Sequence of chain B:
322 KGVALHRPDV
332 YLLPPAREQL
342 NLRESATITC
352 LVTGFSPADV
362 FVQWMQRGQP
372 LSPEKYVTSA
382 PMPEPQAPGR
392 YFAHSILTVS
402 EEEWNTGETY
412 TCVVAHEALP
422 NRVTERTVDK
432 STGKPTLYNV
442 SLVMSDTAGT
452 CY

Residue-level contacts at the interface:
Residue V444 in chain B is in contact with residue F60 in chain A (closest heavy-atom distance 3.1 Å).
Residue S446 in chain B contacts residue L64 in chain A (closest heavy-atom distance 3.8 Å).
Residue C452 in chain B interacts with residue I17 in chain A (closest heavy-atom distance 3.9 Å).
Residue T451 in chain B interacts with residue L64 in chain A (closest heavy-atom distance 4.2 Å).
Residue C452 in chain B contacts residue L7 in chain A (closest heavy-atom distance 3.2 Å).
Residue N422 in chain B is in contact with residue E125 in chain A (closest heavy-atom distance 2.7 Å).
Residue D447 in chain B is in contact with residue L64 in chain A (closest heavy-atom distance 3.2 Å).
Residue V441 in chain B interacts with residue T58 in chain A (closest heavy-atom distance 3.9 Å).
Residue M445 in chain B interacts with residue L64 in chain A (closest heavy-atom distance 3.6 Å).
Residue T425 in chain B contacts residue A127 in chain A (closest heavy-atom distance 4.2 Å).
Residue D360 in chain B contacts residue Y117 in chain A (closest heavy-atom distance 3.9 Å).
Residue S442 in chain B contacts residue F60 in chain A (closest heavy-atom distance 3.6 Å).
Residue R328 in chain B contacts residue Y134 in chain A (closest heavy-atom distance 2.8 Å).
Residue V424 in chain B interacts with residue L115 in chain A (closest heavy-atom distance 3.9 Å).
Residue G450 in chain B interacts with residue R35 in chain A (closest heavy-atom distance 4.3 Å).
Residue S446 in chain B is in contact with residue Y62 in chain A (closest heavy-atom distance 4.0 Å).
Residue P421 in chain B is in contact with residue V124 in chain A (closest heavy-atom distance 4.7 Å).
Residue N422 in chain B interacts with residue A127 in chain A (closest heavy-atom distance 3.6 Å).
Residue L443 in chain B contacts residue F60 in chain A (closest heavy-atom distance 3.4 Å).
Residue S442 in chain B interacts with residue T58 in chain A (closest heavy-atom distance 3.7 Å).
Residue C452 in chain B contacts residue C68 in chain A (closest heavy-atom distance 2.0 Å).
Residue A449 in chain B interacts with residue I17 in chain A (closest heavy-atom distance 4.7 Å).
Residue A416 in chain B contacts residue L115 in chain A (closest heavy-atom distance 3.9 Å).
Residue V415 in chain B is in contact with residue L115 in chain A (closest heavy-atom distance 3.8 Å).
Residue T428 in chain B contacts residue P52 in chain A (closest heavy-atom distance 4.0 Å).
Residue S442 in chain B contacts residue R59 in chain A (closest heavy-atom distance 3.8 Å).
Residue A416 in chain B is in contact with residue Y117 in chain A (closest heavy-atom distance 4.4 Å).
Residue V424 in chain B is in contact with residue T126 in chain A (closest heavy-atom distance 3.6 Å).
Residue V441 in chain B is in contact with residue F60 in chain A (closest heavy-atom distance 4.2 Å).
Residue A449 in chain B is in contact with residue R35 in chain A (closest heavy-atom distance 2.5 Å).
Residue C452 in chain B is in contact with residue L64 in chain A (closest heavy-atom distance 3.5 Å).
Residue G450 in chain B is in contact with residue S65 in chain A (closest heavy-atom distance 3.9 Å).
Residue P421 in chain B contacts residue Y134 in chain A (closest heavy-atom distance 3.9 Å).
Residue Y453 in chain B is in contact with residue L7 in chain A (closest heavy-atom distance 4.6 Å).
Residue L443 in chain B is in contact with residue Y62 in chain A (closest heavy-atom distance 3.6 Å).
Residue E426 in chain B contacts residue V113 in chain A (closest heavy-atom distance 3.3 Å).
Residue N422 in chain B contacts residue T126 in chain A (closest heavy-atom distance 3.3 Å).
Residue M445 in chain B contacts residue Y62 in chain A (closest heavy-atom distance 3.2 Å).
Residue G369 in chain B is in contact with residue P114 in chain A (closest heavy-atom distance 4.5 Å).
Residue T448 in chain B contacts residue R35 in chain A (closest heavy-atom distance 2.8 Å).
Residue G450 in chain B is in contact with residue L64 in chain A (closest heavy-atom distance 3.5 Å).
Residue R423 in chain B contacts residue V124 in chain A (closest heavy-atom distance 3.3 Å).
Residue T451 in chain B contacts residue S65 in chain A (closest heavy-atom distance 3.3 Å).
Residue M366 in chain B is in contact with residue P114 in chain A (closest heavy-atom distance 3.6 Å).
Residue E418 in chain B is in contact with residue Y117 in chain A (closest heavy-atom distance 2.7 Å).
Residue M445 in chain B interacts with residue I37 in chain A (closest heavy-atom distance 4.5 Å).
Residue N440 in chain B interacts with residue T58 in chain A (closest heavy-atom distance 2.8 Å).
Residue V424 in chain B is in contact with residue A127 in chain A (closest heavy-atom distance 4.0 Å).
Residue F362 in chain B is in contact with residue L115 in chain A (closest heavy-atom distance 3.6 Å).
Residue R423 in chain B contacts residue K122 in chain A (closest heavy-atom distance 4.2 Å).
Residue Y439 in chain B contacts residue L43 in chain A (closest heavy-atom distance 3.4 Å).
Residue V444 in chain B interacts with residue V61 in chain A (closest heavy-atom distance 3.5 Å).
Residue T451 in chain B is in contact with residue C68 in chain A (closest heavy-atom distance 3.4 Å).
Residue N422 in chain B is in contact with residue V124 in chain A (closest heavy-atom distance 3.2 Å).
Residue V444 in chain B interacts with residue Y62 in chain A (closest heavy-atom distance 3.2 Å).
Residue V414 in chain B interacts with residue L115 in chain A (closest heavy-atom distance 3.6 Å).
Residue T448 in chain B interacts with residue L64 in chain A (closest heavy-atom distance 3.3 Å).
Residue V424 in chain B is in contact with residue V113 in chain A (closest heavy-atom distance 3.6 Å).
Residue D447 in chain B is in contact with residue S65 in chain A (closest heavy-atom distance 3.3 Å).
Residue C452 in chain B is in contact with residue V8 in chain A (closest heavy-atom distance 3.7 Å).

Sequence of chain A:
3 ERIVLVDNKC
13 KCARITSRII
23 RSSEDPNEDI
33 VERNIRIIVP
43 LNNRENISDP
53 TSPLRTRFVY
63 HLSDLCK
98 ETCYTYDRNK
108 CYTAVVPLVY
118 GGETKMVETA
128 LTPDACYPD

This data describes a binding interaction between two proteins.